Residue-level contacts at the interface:
Residue L189 in protein 2 contacts residue H125 in protein 1 (closest heavy-atom distance 2.8 Å).
Residue D270 in protein 2 contacts residue R281 in protein 1 (closest heavy-atom distance 2.6 Å).
Residue I180 in protein 2 contacts residue G208 in protein 1 (closest heavy-atom distance 2.9 Å).
Residue N43 in protein 2 interacts with residue W60 in protein 1 (closest heavy-atom distance 2.9 Å).
Residue I165 in protein 2 contacts residue A179 in protein 1 (closest heavy-atom distance 3.0 Å).
Residue F34 in protein 2 interacts with residue G56 in protein 1 (closest heavy-atom distance 2.9 Å).
Residue I24 in protein 2 contacts residue H35 in protein 1 (closest heavy-atom distance 2.9 Å).
Residue L155 in protein 2 contacts residue D166 in protein 1 (closest heavy-atom distance 2.8 Å).
Residue P163 in protein 2 is in contact with residue A179 in protein 1 (closest heavy-atom distance 2.9 Å).
Residue R39 in protein 2 is in contact with residue Y65 in protein 1 (closest heavy-atom distance 2.8 Å).
Residue I165 in protein 2 is in contact with residue R181 in protein 1 (closest heavy-atom distance 3.0 Å).
Residue Q161 in protein 2 contacts residue R171 in protein 1 (closest heavy-atom distance 3.0 Å).
Residue W184 in protein 2 is in contact with residue H212 in protein 1 (closest heavy-atom distance 2.8 Å).
Residue D260 in protein 2 is in contact with residue T245 in protein 1 (closest heavy-atom distance 2.8 Å).
Residue Q161 in protein 2 contacts residue A177 in protein 1 (closest heavy-atom distance 2.8 Å).
Residue T239 in protein 2 is in contact with residue C246 in protein 1 (closest heavy-atom distance 2.9 Å).
Residue T199 in protein 2 is in contact with residue H212 in protein 1 (closest heavy-atom distance 2.8 Å).
Residue A190 in protein 2 interacts with residue G122 in protein 1 (closest heavy-atom distance 3.0 Å).
Residue T235 in protein 2 contacts residue G249 in protein 1 (closest heavy-atom distance 3.0 Å).
Residue G88 in protein 2 interacts with residue T95 in protein 1 (closest heavy-atom distance 2.8 Å).
Residue I180 in protein 2 is in contact with residue Y206 in protein 1 (closest heavy-atom distance 2.7 Å).
Residue V282 in protein 2 interacts with residue V288 in protein 1 (closest heavy-atom distance 2.9 Å).
Residue R171 in protein 2 is in contact with residue D186 in protein 1 (closest heavy-atom distance 2.4 Å).
Residue H261 in protein 2 interacts with residue R256 in protein 1 (closest heavy-atom distance 2.9 Å).
Residue N36 in protein 2 contacts residue G56 in protein 1 (closest heavy-atom distance 2.9 Å).
Residue V282 in protein 2 interacts with residue Y286 in protein 1 (closest heavy-atom distance 3.0 Å).
Residue S176 in protein 2 contacts residue T204 in protein 1 (closest heavy-atom distance 2.9 Å).
Residue G263 in protein 2 contacts residue W257 in protein 1 (closest heavy-atom distance 2.6 Å).
Residue L275 in protein 2 is in contact with residue Y286 in protein 1 (closest heavy-atom distance 2.7 Å).
Residue L265 in protein 2 contacts residue G276 in protein 1 (closest heavy-atom distance 2.8 Å).
Residue L167 in protein 2 contacts residue R181 in protein 1 (closest heavy-atom distance 2.9 Å).
Residue R171 in protein 2 is in contact with residue C185 in protein 1 (closest heavy-atom distance 3.0 Å).
Residue I24 in protein 2 contacts residue Y37 in protein 1 (closest heavy-atom distance 2.6 Å).
Residue I157 in protein 2 contacts residue I168 in protein 1 (closest heavy-atom distance 2.7 Å).
Residue T239 in protein 2 contacts residue R221 in protein 1 (closest heavy-atom distance 2.6 Å).
Residue N271 in protein 2 interacts with residue R281 in protein 1 (closest heavy-atom distance 2.9 Å).
Residue E164 in protein 2 interacts with residue R181 in protein 1 (closest heavy-atom distance 2.7 Å).
Residue T237 in protein 2 interacts with residue S250 in protein 1 (closest heavy-atom distance 2.9 Å).
Residue S236 in protein 2 contacts residue G249 in protein 1 (closest heavy-atom distance 3.0 Å).
Residue A182 in protein 2 contacts residue G208 in protein 1 (closest heavy-atom distance 2.8 Å).
Residue L275 in protein 2 interacts with residue Q284 in protein 1 (closest heavy-atom distance 2.9 Å).
Residue Q284 in protein 2 interacts with residue N289 in protein 1 (closest heavy-atom distance 3.0 Å).
Residue F34 in protein 2 contacts residue G54 in protein 1 (closest heavy-atom distance 2.7 Å).
Residue A32 in protein 2 is in contact with residue N36 in protein 1 (closest heavy-atom distance 2.9 Å).
Residue A287 in protein 2 contacts residue T294 in protein 1 (closest heavy-atom distance 3.0 Å).
Residue N85 in protein 2 contacts residue G98 in protein 1 (closest heavy-atom distance 2.8 Å).
Residue A182 in protein 2 contacts residue S210 in protein 1 (closest heavy-atom distance 2.6 Å).
Residue G172 in protein 2 contacts residue G187 in protein 1 (closest heavy-atom distance 2.8 Å).
Residue W184 in protein 2 contacts residue G211 in protein 1 (closest heavy-atom distance 3.0 Å).
Residue F22 in protein 2 contacts residue H35 in protein 1 (closest heavy-atom distance 2.9 Å).
Residue R153 in protein 2 interacts with residue E164 in protein 1 (closest heavy-atom distance 2.7 Å).
Residue N36 in protein 2 is in contact with residue R58 in protein 1 (closest heavy-atom distance 2.9 Å).
Residue H86 in protein 2 is in contact with residue K99 in protein 1 (closest heavy-atom distance 2.8 Å).
Residue D112 in protein 2 is in contact with residue K97 in protein 1 (closest heavy-atom distance 2.9 Å).
Residue Q161 in protein 2 interacts with residue P170 in protein 1 (closest heavy-atom distance 2.9 Å).
Residue R194 in protein 2 interacts with residue D127 in protein 1 (closest heavy-atom distance 2.7 Å).
Residue V285 in protein 2 is in contact with residue N293 in protein 1 (closest heavy-atom distance 3.0 Å).
Residue H86 in protein 2 contacts residue N70 in protein 1 (closest heavy-atom distance 2.9 Å).
Residue T294 in protein 2 interacts with residue R281 in protein 1 (closest heavy-atom distance 2.8 Å).
Residue I157 in protein 2 is in contact with residue D166 in protein 1 (closest heavy-atom distance 2.6 Å).

Sequence of protein 2:
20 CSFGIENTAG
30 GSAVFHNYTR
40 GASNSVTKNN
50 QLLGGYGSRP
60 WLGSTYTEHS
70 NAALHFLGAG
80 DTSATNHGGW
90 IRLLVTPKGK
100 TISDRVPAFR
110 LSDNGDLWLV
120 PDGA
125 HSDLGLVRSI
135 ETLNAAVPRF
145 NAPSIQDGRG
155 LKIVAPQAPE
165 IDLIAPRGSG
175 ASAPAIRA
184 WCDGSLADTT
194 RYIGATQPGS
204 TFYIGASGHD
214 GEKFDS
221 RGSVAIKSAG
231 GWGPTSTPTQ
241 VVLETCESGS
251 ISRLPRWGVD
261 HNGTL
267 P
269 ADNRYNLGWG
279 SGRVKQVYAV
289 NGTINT

Sequence of protein 1:
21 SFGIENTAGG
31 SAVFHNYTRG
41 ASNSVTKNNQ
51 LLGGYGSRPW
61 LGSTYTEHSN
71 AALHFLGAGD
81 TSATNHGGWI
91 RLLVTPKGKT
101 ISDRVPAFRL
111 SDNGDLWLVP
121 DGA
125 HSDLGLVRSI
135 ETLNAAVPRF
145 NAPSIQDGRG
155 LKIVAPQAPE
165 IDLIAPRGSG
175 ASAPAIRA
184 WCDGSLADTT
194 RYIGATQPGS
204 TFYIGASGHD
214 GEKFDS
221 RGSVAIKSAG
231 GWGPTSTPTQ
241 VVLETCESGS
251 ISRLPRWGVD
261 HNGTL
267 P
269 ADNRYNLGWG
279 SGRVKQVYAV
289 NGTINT

The following describes two proteins that form a bound complex.